Residue-level contacts at the interface:
Residue K93 in the first protein contacts residue Q103 in the second protein (closest heavy-atom distance 3.5 Å).
Residue R125 in the first protein interacts with residue D41 in the second protein (closest heavy-atom distance 3.2 Å).
Residue F118 in the first protein is in contact with residue I43 in the second protein (closest heavy-atom distance 3.8 Å).
Residue S59 in the first protein interacts with residue L77 in the second protein (closest heavy-atom distance 3.5 Å).
Residue F118 in the first protein contacts residue N44 in the second protein (closest heavy-atom distance 3.4 Å).
Residue M46 in the first protein interacts with residue W82 in the second protein (closest heavy-atom distance 3.9 Å).
Residue I159 in the first protein contacts residue S11 in the second protein (closest heavy-atom distance 3.8 Å).
Residue K93 in the first protein interacts with residue Y101 in the second protein (closest heavy-atom distance 3.6 Å).
Residue M145 in the first protein interacts with residue G158 in the second protein (closest heavy-atom distance 3.6 Å).
Residue D119 in the first protein interacts with residue A42 in the second protein (closest heavy-atom distance 3.6 Å).
Residue Y99 in the first protein is in contact with residue H96 in the second protein (closest heavy-atom distance 2.9 Å).
Residue A122 in the first protein contacts residue D41 in the second protein (closest heavy-atom distance 4.0 Å).
Residue R143 in the first protein contacts residue D41 in the second protein (closest heavy-atom distance 2.9 Å).
Residue N68 in the first protein is in contact with residue V157 in the second protein (closest heavy-atom distance 3.8 Å).
Residue L94 in the first protein is in contact with residue Q103 in the second protein (closest heavy-atom distance 2.9 Å).
Residue L94 in the first protein contacts residue L102 in the second protein (closest heavy-atom distance 3.6 Å).
Residue S95 in the first protein is in contact with residue L102 in the second protein (closest heavy-atom distance 4.0 Å).
Residue S104 in the first protein interacts with residue L88 in the second protein (closest heavy-atom distance 3.9 Å).
Residue L94 in the first protein interacts with residue Y101 in the second protein (closest heavy-atom distance 3.0 Å).
Residue Y47 in the first protein contacts residue L77 in the second protein (closest heavy-atom distance 3.6 Å).
Residue I64 in the first protein interacts with residue W82 in the second protein (closest heavy-atom distance 3.5 Å).
Residue R158 in the first protein interacts with residue L10 in the second protein (closest heavy-atom distance 3.4 Å).
Residue M46 in the first protein contacts residue I125 in the second protein (closest heavy-atom distance 3.7 Å).
Residue R44 in the first protein interacts with residue W82 in the second protein (closest heavy-atom distance 3.5 Å).
Residue Y99 in the first protein contacts residue L102 in the second protein (closest heavy-atom distance 3.7 Å).
Residue P18 in the first protein contacts residue M83 in the second protein (closest heavy-atom distance 3.6 Å).
Residue Y99 in the first protein interacts with residue E92 in the second protein (closest heavy-atom distance 3.9 Å).
Residue R158 in the first protein is in contact with residue Q127 in the second protein (closest heavy-atom distance 3.5 Å).
Residue Y99 in the first protein interacts with residue A93 in the second protein (closest heavy-atom distance 3.6 Å).
Residue P66 in the first protein is in contact with residue W82 in the second protein (closest heavy-atom distance 4.0 Å).
Residue K93 in the first protein contacts residue G100 in the second protein (closest heavy-atom distance 3.4 Å).
Residue Y47 in the first protein interacts with residue Q80 in the second protein (closest heavy-atom distance 3.0 Å).
Residue V146 in the first protein is in contact with residue V157 in the second protein (closest heavy-atom distance 3.2 Å).
Residue N92 in the first protein interacts with residue Y101 in the second protein (closest heavy-atom distance 4.0 Å).
Residue E84 in the first protein is in contact with residue Y101 in the second protein (closest heavy-atom distance 3.0 Å).
Residue L87 in the first protein is in contact with residue Y101 in the second protein (closest heavy-atom distance 3.8 Å).
Residue M145 in the first protein is in contact with residue R155 in the second protein (closest heavy-atom distance 3.3 Å).
Residue F118 in the first protein contacts residue A42 in the second protein (closest heavy-atom distance 4.0 Å).
Residue I159 in the first protein interacts with residue N12 in the second protein (closest heavy-atom distance 3.7 Å).
Residue N106 in the first protein interacts with residue P115 in the second protein (closest heavy-atom distance 3.0 Å).
Residue R71 in the first protein is in contact with residue G156 in the second protein (closest heavy-atom distance 3.2 Å).
Residue R266 in the first protein contacts residue D41 in the second protein (closest heavy-atom distance 3.6 Å).
Residue M145 in the first protein interacts with residue G156 in the second protein (closest heavy-atom distance 3.8 Å).
Residue L144 in the first protein contacts residue G156 in the second protein (closest heavy-atom distance 4.0 Å).
Residue Y103 in the first protein contacts residue H96 in the second protein (closest heavy-atom distance 3.5 Å).
Residue A49 in the first protein is in contact with residue L77 in the second protein (closest heavy-atom distance 3.7 Å).
Residue R158 in the first protein is in contact with residue S11 in the second protein (closest heavy-atom distance 3.8 Å).
Residue T108 in the first protein interacts with residue P115 in the second protein (closest heavy-atom distance 3.8 Å).
Residue A49 in the first protein is in contact with residue Q127 in the second protein (closest heavy-atom distance 3.9 Å).
Residue D147 in the first protein interacts with residue G158 in the second protein (closest heavy-atom distance 3.6 Å).
Residue N68 in the first protein contacts residue T85 in the second protein (closest heavy-atom distance 3.8 Å).
Residue A122 in the first protein is in contact with residue A42 in the second protein (closest heavy-atom distance 4.0 Å).
Residue M145 in the first protein contacts residue Q150 in the second protein (closest heavy-atom distance 3.7 Å).
Residue V88 in the first protein contacts residue Y101 in the second protein (closest heavy-atom distance 4.0 Å).
Residue Y150 in the first protein interacts with residue N12 in the second protein (closest heavy-atom distance 3.4 Å).
Residue R44 in the first protein is in contact with residue M83 in the second protein (closest heavy-atom distance 2.8 Å).
Residue V146 in the first protein is in contact with residue G156 in the second protein (closest heavy-atom distance 3.2 Å).
Residue N68 in the first protein contacts residue Q84 in the second protein (closest heavy-atom distance 3.9 Å).
Residue V146 in the first protein is in contact with residue G158 in the second protein (closest heavy-atom distance 3.8 Å).
Residue D147 in the first protein interacts with residue Q161 in the second protein (closest heavy-atom distance 3.6 Å).

Sequence of the first protein:
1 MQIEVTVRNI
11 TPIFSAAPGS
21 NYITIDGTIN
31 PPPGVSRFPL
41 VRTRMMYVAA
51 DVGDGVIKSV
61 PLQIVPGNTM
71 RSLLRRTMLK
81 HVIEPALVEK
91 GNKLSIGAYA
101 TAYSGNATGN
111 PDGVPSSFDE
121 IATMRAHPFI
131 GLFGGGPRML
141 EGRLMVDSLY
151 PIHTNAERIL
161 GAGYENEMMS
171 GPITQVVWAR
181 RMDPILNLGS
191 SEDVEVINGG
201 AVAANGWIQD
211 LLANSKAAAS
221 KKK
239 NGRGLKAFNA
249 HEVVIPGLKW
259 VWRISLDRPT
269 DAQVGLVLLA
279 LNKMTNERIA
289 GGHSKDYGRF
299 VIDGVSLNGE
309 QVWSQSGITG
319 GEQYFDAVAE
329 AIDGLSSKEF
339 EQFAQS

Sequence of the second protein:
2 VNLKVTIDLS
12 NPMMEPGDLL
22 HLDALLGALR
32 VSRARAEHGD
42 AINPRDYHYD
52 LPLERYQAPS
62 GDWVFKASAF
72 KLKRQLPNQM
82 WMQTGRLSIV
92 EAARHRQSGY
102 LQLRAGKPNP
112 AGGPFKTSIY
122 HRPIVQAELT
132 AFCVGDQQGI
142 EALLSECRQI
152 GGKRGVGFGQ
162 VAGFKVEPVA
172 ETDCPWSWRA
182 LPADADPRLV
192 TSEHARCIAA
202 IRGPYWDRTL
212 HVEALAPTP

These two protein chains interact to form a complex.